This data describes a binding interaction between two proteins.

Sequence of protein 2:
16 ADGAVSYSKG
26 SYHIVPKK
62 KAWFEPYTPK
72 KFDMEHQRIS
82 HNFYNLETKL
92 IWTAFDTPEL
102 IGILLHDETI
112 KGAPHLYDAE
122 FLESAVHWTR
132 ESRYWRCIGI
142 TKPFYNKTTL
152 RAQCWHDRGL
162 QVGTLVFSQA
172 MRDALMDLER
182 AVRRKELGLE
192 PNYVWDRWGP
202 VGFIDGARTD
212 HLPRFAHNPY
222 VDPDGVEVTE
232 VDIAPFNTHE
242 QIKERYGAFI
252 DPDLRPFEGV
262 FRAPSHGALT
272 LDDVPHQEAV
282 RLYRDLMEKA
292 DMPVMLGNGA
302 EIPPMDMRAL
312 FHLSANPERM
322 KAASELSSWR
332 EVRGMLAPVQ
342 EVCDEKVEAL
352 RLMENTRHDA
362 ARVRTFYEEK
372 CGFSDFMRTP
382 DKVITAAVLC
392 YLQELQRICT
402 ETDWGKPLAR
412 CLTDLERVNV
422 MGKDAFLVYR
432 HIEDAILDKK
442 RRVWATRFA

Sequence of protein 1:
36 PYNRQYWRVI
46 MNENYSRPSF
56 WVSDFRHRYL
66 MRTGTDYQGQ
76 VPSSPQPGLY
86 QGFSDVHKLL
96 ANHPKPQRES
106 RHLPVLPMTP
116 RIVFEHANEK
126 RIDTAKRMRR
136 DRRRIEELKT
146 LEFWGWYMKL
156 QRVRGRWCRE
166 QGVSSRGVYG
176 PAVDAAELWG

Contacts between the two chains:
Residue F204 in protein 2 interacts with residue Y85 in protein 1 (closest heavy-atom distance 3.5 Å).
Residue F449 in protein 2 is in contact with residue N38 in protein 1 (closest heavy-atom distance 3.1 Å).
Residue K143 in protein 2 contacts residue Q102 in protein 1 (closest heavy-atom distance 3.4 Å).
Residue F216 in protein 2 is in contact with residue I117 in protein 1 (closest heavy-atom distance 3.6 Å).
Residue T210 in protein 2 interacts with residue F88 in protein 1 (closest heavy-atom distance 3.6 Å).
Residue E369 in protein 2 is in contact with residue R61 in protein 1 (closest heavy-atom distance 3.4 Å).
Residue D382 in protein 2 contacts residue R106 in protein 1 (closest heavy-atom distance 3.4 Å).
Residue D211 in protein 2 contacts residue P109 in protein 1 (closest heavy-atom distance 3.6 Å).
Residue D97 in protein 2 contacts residue R106 in protein 1 (closest heavy-atom distance 3.0 Å).
Residue L213 in protein 2 is in contact with residue V110 in protein 1 (closest heavy-atom distance 3.2 Å).
Residue W93 in protein 2 is in contact with residue R103 in protein 1 (closest heavy-atom distance 3.7 Å).
Residue T210 in protein 2 is in contact with residue H98 in protein 1 (closest heavy-atom distance 3.8 Å).
Residue K440 in protein 2 interacts with residue R63 in protein 1 (closest heavy-atom distance 3.3 Å).
Residue C138 in protein 2 interacts with residue L108 in protein 1 (closest heavy-atom distance 3.9 Å).
Residue P99 in protein 2 interacts with residue R106 in protein 1 (closest heavy-atom distance 3.4 Å).
Residue A175 in protein 2 interacts with residue L108 in protein 1 (closest heavy-atom distance 3.8 Å).
Residue F377 in protein 2 interacts with residue R106 in protein 1 (closest heavy-atom distance 3.8 Å).
Residue F96 in protein 2 is in contact with residue R106 in protein 1 (closest heavy-atom distance 3.8 Å).
Residue F96 in protein 2 contacts residue R103 in protein 1 (closest heavy-atom distance 3.3 Å).
Residue E369 in protein 2 interacts with residue F60 in protein 1 (closest heavy-atom distance 3.2 Å).
Residue T142 in protein 2 contacts residue R103 in protein 1 (closest heavy-atom distance 2.9 Å).
Residue R137 in protein 2 contacts residue R106 in protein 1 (closest heavy-atom distance 2.6 Å).
Residue A171 in protein 2 interacts with residue V110 in protein 1 (closest heavy-atom distance 3.7 Å).
Residue G207 in protein 2 contacts residue Y85 in protein 1 (closest heavy-atom distance 3.1 Å).
Residue D97 in protein 2 interacts with residue R103 in protein 1 (closest heavy-atom distance 2.4 Å).
Residue V444 in protein 2 contacts residue R63 in protein 1 (closest heavy-atom distance 3.3 Å).
Residue L213 in protein 2 is in contact with residue L111 in protein 1 (closest heavy-atom distance 2.9 Å).
Residue E370 in protein 2 interacts with residue F60 in protein 1 (closest heavy-atom distance 3.4 Å).
Residue R448 in protein 2 interacts with residue Q40 in protein 1 (closest heavy-atom distance 3.2 Å).
Residue A208 in protein 2 is in contact with residue Y85 in protein 1 (closest heavy-atom distance 3.6 Å).
Residue L213 in protein 2 contacts residue P109 in protein 1 (closest heavy-atom distance 3.1 Å).
Residue T142 in protein 2 contacts residue V110 in protein 1 (closest heavy-atom distance 3.3 Å).
Residue P201 in protein 2 interacts with residue R106 in protein 1 (closest heavy-atom distance 3.5 Å).
Residue K440 in protein 2 is in contact with residue F60 in protein 1 (closest heavy-atom distance 2.6 Å).
Residue R137 in protein 2 is in contact with residue H107 in protein 1 (closest heavy-atom distance 3.6 Å).
Residue F449 in protein 2 contacts residue Y37 in protein 1 (closest heavy-atom distance 3.5 Å).
Residue F374 in protein 2 contacts residue R61 in protein 1 (closest heavy-atom distance 3.8 Å).
Residue W196 in protein 2 is in contact with residue L108 in protein 1 (closest heavy-atom distance 3.7 Å).
Residue W199 in protein 2 contacts residue P109 in protein 1 (closest heavy-atom distance 3.6 Å).
Residue R379 in protein 2 contacts residue T68 in protein 1 (closest heavy-atom distance 3.4 Å).
Residue W196 in protein 2 contacts residue P109 in protein 1 (closest heavy-atom distance 3.8 Å).
Residue T366 in protein 2 is in contact with residue F60 in protein 1 (closest heavy-atom distance 3.8 Å).
Residue S375 in protein 2 is in contact with residue R61 in protein 1 (closest heavy-atom distance 3.2 Å).
Residue R379 in protein 2 is in contact with residue Y85 in protein 1 (closest heavy-atom distance 3.0 Å).
Residue W445 in protein 2 contacts residue N38 in protein 1 (closest heavy-atom distance 3.1 Å).
Residue S375 in protein 2 contacts residue R67 in protein 1 (closest heavy-atom distance 3.7 Å).
Residue A208 in protein 2 interacts with residue P80 in protein 1 (closest heavy-atom distance 3.7 Å).
Residue T98 in protein 2 interacts with residue R106 in protein 1 (closest heavy-atom distance 2.7 Å).
Residue R137 in protein 2 interacts with residue L108 in protein 1 (closest heavy-atom distance 3.3 Å).
Residue E369 in protein 2 contacts residue R67 in protein 1 (closest heavy-atom distance 2.3 Å).
Residue H218 in protein 2 is in contact with residue E124 in protein 1 (closest heavy-atom distance 3.2 Å).
Residue T142 in protein 2 is in contact with residue H107 in protein 1 (closest heavy-atom distance 3.8 Å).
Residue G140 in protein 2 is in contact with residue L108 in protein 1 (closest heavy-atom distance 3.6 Å).
Residue H212 in protein 2 contacts residue L111 in protein 1 (closest heavy-atom distance 3.5 Å).
Residue G140 in protein 2 contacts residue V110 in protein 1 (closest heavy-atom distance 3.8 Å).
Residue R379 in protein 2 interacts with residue Q86 in protein 1 (closest heavy-atom distance 2.9 Å).
Residue E100 in protein 2 contacts residue R106 in protein 1 (closest heavy-atom distance 2.8 Å).
Residue D97 in protein 2 contacts residue S105 in protein 1 (closest heavy-atom distance 3.5 Å).
Residue W199 in protein 2 contacts residue H107 in protein 1 (closest heavy-atom distance 2.7 Å).
Residue D376 in protein 2 interacts with residue R67 in protein 1 (closest heavy-atom distance 3.7 Å).